Sequence of protein 2:
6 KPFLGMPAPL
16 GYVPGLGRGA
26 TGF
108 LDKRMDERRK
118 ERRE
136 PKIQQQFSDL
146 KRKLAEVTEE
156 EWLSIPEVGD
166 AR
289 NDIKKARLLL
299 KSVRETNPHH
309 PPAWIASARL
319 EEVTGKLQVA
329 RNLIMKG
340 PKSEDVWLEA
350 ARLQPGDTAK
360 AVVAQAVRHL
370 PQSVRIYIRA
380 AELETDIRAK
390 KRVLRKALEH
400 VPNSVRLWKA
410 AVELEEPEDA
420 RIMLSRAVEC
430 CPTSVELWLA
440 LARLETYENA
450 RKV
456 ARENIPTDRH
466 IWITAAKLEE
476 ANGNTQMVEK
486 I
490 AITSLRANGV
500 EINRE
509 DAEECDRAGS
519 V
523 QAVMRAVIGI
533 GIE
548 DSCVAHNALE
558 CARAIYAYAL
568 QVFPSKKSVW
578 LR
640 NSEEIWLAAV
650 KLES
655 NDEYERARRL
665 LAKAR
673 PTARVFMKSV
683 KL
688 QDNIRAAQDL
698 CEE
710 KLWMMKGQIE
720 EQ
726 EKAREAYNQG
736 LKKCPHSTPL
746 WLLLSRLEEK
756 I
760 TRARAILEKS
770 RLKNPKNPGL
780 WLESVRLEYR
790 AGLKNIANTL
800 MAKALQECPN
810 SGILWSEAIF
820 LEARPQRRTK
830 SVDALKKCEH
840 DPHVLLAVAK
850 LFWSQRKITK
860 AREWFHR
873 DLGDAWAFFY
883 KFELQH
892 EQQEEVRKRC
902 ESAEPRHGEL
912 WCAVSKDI

Sequence of protein 1:
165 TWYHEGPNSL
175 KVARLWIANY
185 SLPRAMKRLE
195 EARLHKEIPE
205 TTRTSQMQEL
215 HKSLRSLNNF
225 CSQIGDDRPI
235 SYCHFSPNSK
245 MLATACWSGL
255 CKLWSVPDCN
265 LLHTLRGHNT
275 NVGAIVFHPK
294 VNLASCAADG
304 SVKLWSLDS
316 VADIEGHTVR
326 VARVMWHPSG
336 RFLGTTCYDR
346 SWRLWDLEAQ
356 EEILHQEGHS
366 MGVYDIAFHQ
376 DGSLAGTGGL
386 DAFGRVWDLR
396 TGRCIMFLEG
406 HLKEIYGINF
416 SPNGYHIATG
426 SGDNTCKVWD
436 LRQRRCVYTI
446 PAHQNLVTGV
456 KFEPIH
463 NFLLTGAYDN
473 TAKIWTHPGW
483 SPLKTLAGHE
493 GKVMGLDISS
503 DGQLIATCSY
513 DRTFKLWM

This data describes a binding interaction between two proteins.

Residue-level contacts at the interface:
Residue R826 in protein 2 is in contact with residue E492 in protein 1 (closest heavy-atom distance 4.6 Å).